Sequence of the first protein:
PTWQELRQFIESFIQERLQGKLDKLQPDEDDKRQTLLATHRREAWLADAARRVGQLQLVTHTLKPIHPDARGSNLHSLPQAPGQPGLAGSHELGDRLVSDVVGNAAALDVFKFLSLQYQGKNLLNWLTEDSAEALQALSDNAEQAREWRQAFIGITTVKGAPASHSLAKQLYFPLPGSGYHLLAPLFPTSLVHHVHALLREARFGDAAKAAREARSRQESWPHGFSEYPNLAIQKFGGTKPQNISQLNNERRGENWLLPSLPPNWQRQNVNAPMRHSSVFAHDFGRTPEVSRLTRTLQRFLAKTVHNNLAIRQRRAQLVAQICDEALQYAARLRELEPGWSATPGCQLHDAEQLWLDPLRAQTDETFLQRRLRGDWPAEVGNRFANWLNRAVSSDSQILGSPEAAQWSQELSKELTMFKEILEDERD

Sequence of the second protein:
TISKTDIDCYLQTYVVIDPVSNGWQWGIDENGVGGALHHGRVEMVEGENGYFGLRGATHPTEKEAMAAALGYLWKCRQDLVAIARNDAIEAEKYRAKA

Interface contacts:
Residue E234 in the first protein is in contact with residue G34 in the second protein (closest heavy-atom distance 3.5 Å).
Residue R219 in the first protein is in contact with residue Q14 in the second protein (closest heavy-atom distance 3.4 Å).
Residue R306 in the first protein contacts residue P21 in the second protein (closest heavy-atom distance 3.4 Å).
Residue R299 in the first protein contacts residue L39 in the second protein (closest heavy-atom distance 3.8 Å).
Residue E234 in the first protein contacts residue V35 in the second protein (closest heavy-atom distance 3.9 Å).
Residue K216 in the first protein interacts with residue D8 in the second protein (closest heavy-atom distance 2.7 Å).
Residue R207 in the first protein contacts residue Y96 in the second protein (closest heavy-atom distance 3.3 Å).
Residue N237 in the first protein is in contact with residue N33 in the second protein (closest heavy-atom distance 3.9 Å).
Residue E226 in the first protein contacts residue K65 in the second protein (closest heavy-atom distance 4.2 Å).
Residue S223 in the first protein is in contact with residue M68 in the second protein (closest heavy-atom distance 3.3 Å).
Residue T303 in the first protein contacts residue L39 in the second protein (closest heavy-atom distance 3.7 Å).
Residue F211 in the first protein contacts residue A93 in the second protein (closest heavy-atom distance 3.7 Å).
Residue E208 in the first protein is in contact with residue Y96 in the second protein (closest heavy-atom distance 2.4 Å).
Residue F211 in the first protein contacts residue Y12 in the second protein (closest heavy-atom distance 3.6 Å).
Residue K216 in the first protein is in contact with residue R97 in the second protein (closest heavy-atom distance 3.3 Å).
Residue R219 in the first protein interacts with residue C11 in the second protein (closest heavy-atom distance 3.3 Å).
Residue F211 in the first protein is in contact with residue E92 in the second protein (closest heavy-atom distance 4.0 Å).
Residue G212 in the first protein contacts residue R97 in the second protein (closest heavy-atom distance 3.5 Å).
Residue S298 in the first protein contacts residue M46 in the second protein (closest heavy-atom distance 3.8 Å).
Residue D213 in the first protein interacts with residue R97 in the second protein (closest heavy-atom distance 3.9 Å).
Residue R222 in the first protein is in contact with residue M68 in the second protein (closest heavy-atom distance 3.3 Å).
Residue F211 in the first protein interacts with residue Y96 in the second protein (closest heavy-atom distance 3.4 Å).
Residue R219 in the first protein interacts with residue Y12 in the second protein (closest heavy-atom distance 3.3 Å).
Residue R222 in the first protein interacts with residue G36 in the second protein (closest heavy-atom distance 4.1 Å).
Residue G212 in the first protein is in contact with residue Y96 in the second protein (closest heavy-atom distance 4.0 Å).
Residue E234 in the first protein interacts with residue T15 in the second protein (closest heavy-atom distance 3.3 Å).
Residue R222 in the first protein is in contact with residue E64 in the second protein (closest heavy-atom distance 4.2 Å).
Residue R224 in the first protein contacts residue K65 in the second protein (closest heavy-atom distance 3.3 Å).
Residue P236 in the first protein is in contact with residue H41 in the second protein (closest heavy-atom distance 3.4 Å).
Residue R293 in the first protein contacts residue G52 in the second protein (closest heavy-atom distance 4.0 Å).
Residue F211 in the first protein contacts residue R97 in the second protein (closest heavy-atom distance 2.8 Å).
Residue Q225 in the first protein is in contact with residue K65 in the second protein (closest heavy-atom distance 3.7 Å).
Residue R207 in the first protein contacts residue K99 in the second protein (closest heavy-atom distance 3.7 Å).
Residue S223 in the first protein is in contact with residue D10 in the second protein (closest heavy-atom distance 3.9 Å).
Residue R210 in the first protein contacts residue Y12 in the second protein (closest heavy-atom distance 2.9 Å).
Residue F211 in the first protein contacts residue D89 in the second protein (closest heavy-atom distance 3.8 Å).
Residue E220 in the first protein interacts with residue C11 in the second protein (closest heavy-atom distance 3.5 Å).
Residue R299 in the first protein is in contact with residue G37 in the second protein (closest heavy-atom distance 3.8 Å).
Residue R219 in the first protein interacts with residue T15 in the second protein (closest heavy-atom distance 3.9 Å).
Residue R299 in the first protein contacts residue V44 in the second protein (closest heavy-atom distance 4.0 Å).
Residue R299 in the first protein is in contact with residue D20 in the second protein (closest heavy-atom distance 2.4 Å).
Residue L300 in the first protein contacts residue L39 in the second protein (closest heavy-atom distance 3.8 Å).
Residue R321 in the first protein contacts residue L39 in the second protein (closest heavy-atom distance 3.4 Å).
Residue R299 in the first protein contacts residue A38 in the second protein (closest heavy-atom distance 4.0 Å).
Residue R293 in the first protein interacts with residue F54 in the second protein (closest heavy-atom distance 3.4 Å).
Residue R306 in the first protein contacts residue D20 in the second protein (closest heavy-atom distance 3.9 Å).
Residue R222 in the first protein interacts with residue T15 in the second protein (closest heavy-atom distance 4.1 Å).
Residue P236 in the first protein is in contact with residue V35 in the second protein (closest heavy-atom distance 3.6 Å).
Residue R302 in the first protein is in contact with residue D20 in the second protein (closest heavy-atom distance 2.9 Å).
Residue G292 in the first protein is in contact with residue F54 in the second protein (closest heavy-atom distance 4.1 Å).
Residue S223 in the first protein contacts residue Q14 in the second protein (closest heavy-atom distance 3.8 Å).
Residue F232 in the first protein is in contact with residue T15 in the second protein (closest heavy-atom distance 3.7 Å).
Residue Q273 in the first protein interacts with residue R43 in the second protein (closest heavy-atom distance 3.2 Å).
Residue K216 in the first protein interacts with residue C11 in the second protein (closest heavy-atom distance 3.7 Å).
Residue Q225 in the first protein contacts residue E64 in the second protein (closest heavy-atom distance 3.3 Å).
Residue Q328 in the first protein is in contact with residue H40 in the second protein (closest heavy-atom distance 4.1 Å).
Residue R222 in the first protein interacts with residue V17 in the second protein (closest heavy-atom distance 3.5 Å).
Residue R302 in the first protein contacts residue P21 in the second protein (closest heavy-atom distance 2.9 Å).
Residue R222 in the first protein contacts residue Q14 in the second protein (closest heavy-atom distance 2.4 Å).
Residue F232 in the first protein contacts residue Q14 in the second protein (closest heavy-atom distance 3.3 Å).

The following describes two proteins that form a bound complex.